These two protein chains interact to form a complex.

Residue-level contacts at the interface:
Residue L9 in chain A is in contact with residue L9 in chain B (closest heavy-atom distance 4.8 Å).
Residue L17 in chain A contacts residue E7 in chain B (closest heavy-atom distance 4.6 Å).
Residue E7 in chain A interacts with residue L17 in chain B (closest heavy-atom distance 4.7 Å).
Residue I10 in chain A interacts with residue I10 in chain B (closest heavy-atom distance 4.1 Å).
Residue L9 in chain A interacts with residue L13 in chain B (closest heavy-atom distance 3.6 Å).
Residue L17 in chain A contacts residue I10 in chain B (closest heavy-atom distance 3.3 Å).
Residue L17 in chain A is in contact with residue V6 in chain B (closest heavy-atom distance 3.0 Å).
Residue V6 in chain A contacts residue L17 in chain B (closest heavy-atom distance 3.0 Å).
Residue L17 in chain A contacts residue W3 in chain B (closest heavy-atom distance 2.9 Å).
Residue W3 in chain A is in contact with residue L16 in chain B (closest heavy-atom distance 4.9 Å).
Residue I10 in chain A contacts residue L17 in chain B (closest heavy-atom distance 3.3 Å).
Residue V6 in chain A interacts with residue L13 in chain B (closest heavy-atom distance 3.6 Å).
Residue L13 in chain A contacts residue L13 in chain B (closest heavy-atom distance 2.8 Å).
Residue Q14 in chain A is in contact with residue I10 in chain B (closest heavy-atom distance 3.3 Å).
Residue L13 in chain A interacts with residue I10 in chain B (closest heavy-atom distance 3.0 Å).
Residue I10 in chain A contacts residue L13 in chain B (closest heavy-atom distance 3.1 Å).
Residue L16 in chain A is in contact with residue W3 in chain B (closest heavy-atom distance 4.8 Å).
Residue I10 in chain A interacts with residue Q14 in chain B (closest heavy-atom distance 3.4 Å).
Residue L13 in chain A is in contact with residue L9 in chain B (closest heavy-atom distance 3.6 Å).
Residue L13 in chain A is in contact with residue V6 in chain B (closest heavy-atom distance 3.6 Å).
Residue W3 in chain A contacts residue L17 in chain B (closest heavy-atom distance 2.9 Å).
Residue H20 in chain A contacts residue W3 in chain B (closest heavy-atom distance 2.5 Å).
Residue W3 in chain A interacts with residue H20 in chain B (closest heavy-atom distance 2.5 Å).

Sequence of chain B:
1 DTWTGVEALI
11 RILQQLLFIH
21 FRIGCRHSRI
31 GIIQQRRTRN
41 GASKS

Sequence of chain A:
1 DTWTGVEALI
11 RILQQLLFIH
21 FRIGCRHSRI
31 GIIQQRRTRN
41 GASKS